These two protein chains interact to form a complex.

Sequence of chain B:
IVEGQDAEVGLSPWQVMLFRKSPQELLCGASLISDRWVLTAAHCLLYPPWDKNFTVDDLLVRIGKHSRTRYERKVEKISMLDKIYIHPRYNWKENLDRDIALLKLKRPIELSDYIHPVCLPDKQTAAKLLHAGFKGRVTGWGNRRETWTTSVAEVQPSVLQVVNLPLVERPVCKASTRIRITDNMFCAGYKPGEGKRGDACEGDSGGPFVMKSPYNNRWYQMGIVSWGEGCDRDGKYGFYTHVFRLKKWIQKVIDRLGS

Interface contacts:
Residue D113 in chain B interacts with residue L137 in chain A (closest heavy-atom distance 2.7 Å).
Residue K93 in chain B contacts residue E78 in chain A (closest heavy-atom distance 3.1 Å).
Residue K252 in chain B contacts residue D44 in chain A (closest heavy-atom distance 2.8 Å).
Residue S34 in chain B interacts with residue F125 in chain A (closest heavy-atom distance 2.8 Å).
Residue N164 in chain B contacts residue T147 in chain A (closest heavy-atom distance 2.9 Å).
Residue R36 in chain B is in contact with residue G126 in chain A (closest heavy-atom distance 3.1 Å).
Residue R256 in chain B contacts residue D42 in chain A (closest heavy-atom distance 2.9 Å).
Residue K252 in chain B contacts residue Q43 in chain A (closest heavy-atom distance 3.0 Å).
Residue K135 in chain B contacts residue E150 in chain A (closest heavy-atom distance 2.8 Å).
Residue F134 in chain B is in contact with residue Y155 in chain A (closest heavy-atom distance 3.1 Å).
Residue K248 in chain B is in contact with residue E99 in chain A (closest heavy-atom distance 2.9 Å).
Residue W14 in chain B is in contact with residue R135 in chain A (closest heavy-atom distance 3.2 Å).
Residue W219 in chain B interacts with residue R135 in chain A (closest heavy-atom distance 2.8 Å).
Residue D255 in chain B is in contact with residue D104 in chain A (closest heavy-atom distance 2.6 Å).
Residue D255 in chain B contacts residue T124 in chain A (closest heavy-atom distance 3.0 Å).
Residue S259 in chain B is in contact with residue K123 in chain A (closest heavy-atom distance 3.1 Å).
Residue R137 in chain B is in contact with residue D145 in chain A (closest heavy-atom distance 3.1 Å).
Residue K135 in chain B contacts residue S154 in chain A (closest heavy-atom distance 2.8 Å).
Residue R180 in chain B interacts with residue E64 in chain A (closest heavy-atom distance 2.7 Å).
Residue L257 in chain B is in contact with residue T124 in chain A (closest heavy-atom distance 2.9 Å).
Residue F244 in chain B interacts with residue G98 in chain A (closest heavy-atom distance 3.1 Å).
Residue V118 in chain B interacts with residue C132 in chain A (closest heavy-atom distance 3.2 Å).
Residue R245 in chain B interacts with residue R96 in chain A (closest heavy-atom distance 2.6 Å).
Residue R218 in chain B contacts residue A130 in chain A (closest heavy-atom distance 3.2 Å).
Residue K212 in chain B interacts with residue E139 in chain A (closest heavy-atom distance 2.9 Å).
Residue R89 in chain B interacts with residue W67 in chain A (closest heavy-atom distance 3.2 Å).
Residue R218 in chain B contacts residue C132 in chain A (closest heavy-atom distance 2.6 Å).
Residue W92 in chain B interacts with residue D76 in chain A (closest heavy-atom distance 3.2 Å).
Residue Q251 in chain B interacts with residue D104 in chain A (closest heavy-atom distance 2.9 Å).
Residue P117 in chain B contacts residue G133 in chain A (closest heavy-atom distance 3.1 Å).
Residue D255 in chain B contacts residue F120 in chain A (closest heavy-atom distance 2.9 Å).
Residue N164 in chain B is in contact with residue L151 in chain A (closest heavy-atom distance 2.7 Å).
Residue C119 in chain B is in contact with residue C132 in chain A (closest heavy-atom distance 2.0 Å).
Residue I33 in chain B is in contact with residue F125 in chain A (closest heavy-atom distance 3.3 Å).
Residue E8 in chain B interacts with residue Q146 in chain A (closest heavy-atom distance 2.9 Å).
Residue N164 in chain B interacts with residue E150 in chain A (closest heavy-atom distance 3.2 Å).
Residue R89 in chain B interacts with residue F77 in chain A (closest heavy-atom distance 2.9 Å).
Residue L120 in chain B contacts residue F120 in chain A (closest heavy-atom distance 3.2 Å).
Residue K212 in chain B interacts with residue Y155 in chain A (closest heavy-atom distance 2.7 Å).
Residue D35 in chain B is in contact with residue G126 in chain A (closest heavy-atom distance 3.0 Å).
Residue R218 in chain B contacts residue F116 in chain A (closest heavy-atom distance 3.1 Å).
Residue S259 in chain B contacts residue N121 in chain A (closest heavy-atom distance 3.0 Å).
Residue L11 in chain B contacts residue R135 in chain A (closest heavy-atom distance 2.9 Å).
Residue W219 in chain B is in contact with residue G133 in chain A (closest heavy-atom distance 3.2 Å).
Residue R89 in chain B is in contact with residue D62 in chain A (closest heavy-atom distance 2.7 Å).
Residue R180 in chain B is in contact with residue Y79 in chain A (closest heavy-atom distance 3.2 Å).
Residue F244 in chain B contacts residue D100 in chain A (closest heavy-atom distance 2.5 Å).
Residue R89 in chain B contacts residue D60 in chain A (closest heavy-atom distance 2.6 Å).
Residue W92 in chain B interacts with residue P74 in chain A (closest heavy-atom distance 2.9 Å).
Residue C119 in chain B interacts with residue G133 in chain A (closest heavy-atom distance 3.0 Å).
Residue D183 in chain B is in contact with residue R96 in chain A (closest heavy-atom distance 2.6 Å).
Residue S259 in chain B contacts residue T124 in chain A (closest heavy-atom distance 3.0 Å).
Residue I254 in chain B interacts with residue F125 in chain A (closest heavy-atom distance 3.2 Å).
Residue W219 in chain B is in contact with residue E139 in chain A (closest heavy-atom distance 3.1 Å).
Residue R256 in chain B is in contact with residue K41 in chain A (closest heavy-atom distance 2.6 Å).
Residue F134 in chain B interacts with residue S154 in chain A (closest heavy-atom distance 3.1 Å).
Residue P88 in chain B is in contact with residue G75 in chain A (closest heavy-atom distance 2.7 Å).
Residue K212 in chain B contacts residue E148 in chain A (closest heavy-atom distance 2.8 Å).
Residue D35 in chain B is in contact with residue A127 in chain A (closest heavy-atom distance 2.8 Å).
Residue H116 in chain B contacts residue D131 in chain A (closest heavy-atom distance 2.8 Å).

Sequence of chain A:
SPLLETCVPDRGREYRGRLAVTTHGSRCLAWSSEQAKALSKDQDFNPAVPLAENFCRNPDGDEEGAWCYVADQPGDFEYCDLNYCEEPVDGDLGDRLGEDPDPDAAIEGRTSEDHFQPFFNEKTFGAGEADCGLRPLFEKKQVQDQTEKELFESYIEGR